The following describes two proteins that form a bound complex.

Residue-level contacts at the interface:
Residue K493 in protein 2 interacts with residue H18 in protein 1 (closest heavy-atom distance 3.7 Å).
Residue G489 in protein 2 contacts residue D19 in protein 1 (closest heavy-atom distance 2.9 Å).
Residue C484 in protein 2 is in contact with residue L15 in protein 1 (closest heavy-atom distance 3.5 Å).
Residue K524 in protein 2 contacts residue G13 in protein 1 (closest heavy-atom distance 2.6 Å).
Residue K478 in protein 2 contacts residue K11 in protein 1 (closest heavy-atom distance 3.5 Å).
Residue L481 in protein 2 interacts with residue L15 in protein 1 (closest heavy-atom distance 4.0 Å).
Residue F517 in protein 2 contacts residue V5 in protein 1 (closest heavy-atom distance 4.8 Å).
Residue I500 in protein 2 contacts residue F12 in protein 1 (closest heavy-atom distance 3.4 Å).
Residue A497 in protein 2 interacts with residue I17 in protein 1 (closest heavy-atom distance 4.5 Å).
Residue K478 in protein 2 interacts with residue M8 in protein 1 (closest heavy-atom distance 4.1 Å).
Residue K524 in protein 2 interacts with residue L15 in protein 1 (closest heavy-atom distance 2.6 Å).
Residue L481 in protein 2 contacts residue M8 in protein 1 (closest heavy-atom distance 4.0 Å).
Residue F528 in protein 2 is in contact with residue I17 in protein 1 (closest heavy-atom distance 4.0 Å).
Residue M501 in protein 2 contacts residue F12 in protein 1 (closest heavy-atom distance 4.0 Å).
Residue E527 in protein 2 interacts with residue G13 in protein 1 (closest heavy-atom distance 4.6 Å).
Residue R488 in protein 2 is in contact with residue D19 in protein 1 (closest heavy-atom distance 3.5 Å).
Residue F517 in protein 2 interacts with residue M8 in protein 1 (closest heavy-atom distance 3.4 Å).
Residue K524 in protein 2 interacts with residue T14 in protein 1 (closest heavy-atom distance 3.8 Å).
Residue C484 in protein 2 contacts residue T16 in protein 1 (closest heavy-atom distance 3.7 Å).
Residue K493 in protein 2 interacts with residue T16 in protein 1 (closest heavy-atom distance 3.8 Å).
Residue F517 in protein 2 contacts residue F12 in protein 1 (closest heavy-atom distance 3.7 Å).
Residue I477 in protein 2 is in contact with residue M8 in protein 1 (closest heavy-atom distance 3.5 Å).
Residue K493 in protein 2 contacts residue D19 in protein 1 (closest heavy-atom distance 3.8 Å).
Residue V536 in protein 2 is in contact with residue I17 in protein 1 (closest heavy-atom distance 4.0 Å).
Residue A497 in protein 2 interacts with residue L15 in protein 1 (closest heavy-atom distance 4.3 Å).
Residue E485 in protein 2 is in contact with residue T14 in protein 1 (closest heavy-atom distance 4.5 Å).
Residue K470 in protein 2 contacts residue V5 in protein 1 (closest heavy-atom distance 4.1 Å).
Residue F528 in protein 2 contacts residue T16 in protein 1 (closest heavy-atom distance 4.9 Å).
Residue V521 in protein 2 is in contact with residue F12 in protein 1 (closest heavy-atom distance 4.0 Å).
Residue V474 in protein 2 interacts with residue V5 in protein 1 (closest heavy-atom distance 4.1 Å).
Residue V474 in protein 2 is in contact with residue T4 in protein 1 (closest heavy-atom distance 3.9 Å).
Residue V504 in protein 2 contacts residue F12 in protein 1 (closest heavy-atom distance 4.1 Å).
Residue K490 in protein 2 is in contact with residue D19 in protein 1 (closest heavy-atom distance 4.4 Å).
Residue K493 in protein 2 interacts with residue I17 in protein 1 (closest heavy-atom distance 3.5 Å).
Residue I477 in protein 2 contacts residue F12 in protein 1 (closest heavy-atom distance 3.7 Å).
Residue K524 in protein 2 is in contact with residue F12 in protein 1 (closest heavy-atom distance 3.6 Å).
Residue A494 in protein 2 contacts residue I17 in protein 1 (closest heavy-atom distance 4.3 Å).
Residue K490 in protein 2 contacts residue H18 in protein 1 (closest heavy-atom distance 3.6 Å).
Residue I500 in protein 2 is in contact with residue L15 in protein 1 (closest heavy-atom distance 3.9 Å).
Residue F517 in protein 2 interacts with residue T9 in protein 1 (closest heavy-atom distance 3.7 Å).
Residue T520 in protein 2 is in contact with residue F12 in protein 1 (closest heavy-atom distance 4.3 Å).
Residue T520 in protein 2 is in contact with residue G13 in protein 1 (closest heavy-atom distance 3.9 Å).
Residue K524 in protein 2 is in contact with residue T16 in protein 1 (closest heavy-atom distance 4.6 Å).
Residue K478 in protein 2 interacts with residue T4 in protein 1 (closest heavy-atom distance 3.7 Å).
Residue K470 in protein 2 contacts residue T4 in protein 1 (closest heavy-atom distance 4.7 Å).
Residue F528 in protein 2 is in contact with residue L15 in protein 1 (closest heavy-atom distance 4.0 Å).
Residue L481 in protein 2 interacts with residue F12 in protein 1 (closest heavy-atom distance 3.7 Å).
Residue K487 in protein 2 contacts residue D19 in protein 1 (closest heavy-atom distance 4.9 Å).
Residue G489 in protein 2 is in contact with residue I17 in protein 1 (closest heavy-atom distance 4.5 Å).
Residue V474 in protein 2 interacts with residue M8 in protein 1 (closest heavy-atom distance 4.0 Å).
Residue F510 in protein 2 contacts residue M8 in protein 1 (closest heavy-atom distance 4.0 Å).
Residue F510 in protein 2 contacts residue V5 in protein 1 (closest heavy-atom distance 4.5 Å).
Residue H514 in protein 2 interacts with residue V5 in protein 1 (closest heavy-atom distance 3.7 Å).
Residue E531 in protein 2 interacts with residue H18 in protein 1 (closest heavy-atom distance 3.0 Å).
Residue T520 in protein 2 contacts residue T9 in protein 1 (closest heavy-atom distance 3.1 Å).
Residue L481 in protein 2 is in contact with residue K11 in protein 1 (closest heavy-atom distance 3.9 Å).
Residue R488 in protein 2 is in contact with residue D20 in protein 1 (closest heavy-atom distance 3.3 Å).
Residue N516 in protein 2 interacts with residue T9 in protein 1 (closest heavy-atom distance 4.0 Å).
Residue K490 in protein 2 is in contact with residue I17 in protein 1 (closest heavy-atom distance 3.8 Å).
Residue E531 in protein 2 contacts residue I17 in protein 1 (closest heavy-atom distance 3.9 Å).

Sequence of protein 2:
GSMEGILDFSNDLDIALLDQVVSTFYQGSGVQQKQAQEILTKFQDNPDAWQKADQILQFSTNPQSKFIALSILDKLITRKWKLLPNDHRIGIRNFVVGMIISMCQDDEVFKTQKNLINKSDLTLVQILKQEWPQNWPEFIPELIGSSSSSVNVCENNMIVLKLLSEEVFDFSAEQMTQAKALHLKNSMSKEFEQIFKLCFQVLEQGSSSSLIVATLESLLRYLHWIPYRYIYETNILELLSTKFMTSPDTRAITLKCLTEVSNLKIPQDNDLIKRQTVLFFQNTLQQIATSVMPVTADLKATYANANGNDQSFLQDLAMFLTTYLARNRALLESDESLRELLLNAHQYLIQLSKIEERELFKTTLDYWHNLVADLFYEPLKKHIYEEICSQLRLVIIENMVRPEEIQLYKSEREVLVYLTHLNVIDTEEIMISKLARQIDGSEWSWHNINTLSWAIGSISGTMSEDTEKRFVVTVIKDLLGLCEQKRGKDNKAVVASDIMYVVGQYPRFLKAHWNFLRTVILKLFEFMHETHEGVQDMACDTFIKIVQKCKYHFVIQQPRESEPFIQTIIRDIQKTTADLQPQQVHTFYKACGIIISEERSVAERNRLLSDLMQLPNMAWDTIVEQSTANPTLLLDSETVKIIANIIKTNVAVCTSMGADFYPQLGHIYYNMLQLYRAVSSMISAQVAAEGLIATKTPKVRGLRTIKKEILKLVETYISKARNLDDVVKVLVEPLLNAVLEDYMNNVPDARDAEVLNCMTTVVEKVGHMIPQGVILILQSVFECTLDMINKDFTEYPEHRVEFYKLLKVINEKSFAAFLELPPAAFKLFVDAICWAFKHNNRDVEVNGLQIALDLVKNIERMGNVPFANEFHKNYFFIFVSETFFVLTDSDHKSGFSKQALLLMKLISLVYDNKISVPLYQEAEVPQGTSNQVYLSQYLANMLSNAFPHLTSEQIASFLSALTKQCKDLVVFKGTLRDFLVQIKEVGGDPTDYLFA

Sequence of protein 1:
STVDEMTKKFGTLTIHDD